These two protein chains interact to form a complex.

Sequence of chain A:
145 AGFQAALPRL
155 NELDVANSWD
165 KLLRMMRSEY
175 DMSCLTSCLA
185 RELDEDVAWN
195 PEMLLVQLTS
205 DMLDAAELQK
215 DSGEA

Interface contacts:
Residue P1236 in chain B interacts with residue S181 in chain A (closest heavy-atom distance 3.6 Å).
Residue I1201 in chain B is in contact with residue Q213 in chain A (closest heavy-atom distance 4.1 Å).
Residue Y1253 in chain B interacts with residue L154 in chain A (closest heavy-atom distance 3.3 Å).
Residue H1324 in chain B interacts with residue E173 in chain A (closest heavy-atom distance 3.4 Å).
Residue L1235 in chain B interacts with residue R185 in chain A (closest heavy-atom distance 3.7 Å).
Residue L1319 in chain B contacts residue R168 in chain A (closest heavy-atom distance 3.6 Å).
Residue N1231 in chain B interacts with residue L157 in chain A (closest heavy-atom distance 4.0 Å).
Residue M1249 in chain B is in contact with residue L157 in chain A (closest heavy-atom distance 4.1 Å).
Residue A1237 in chain B contacts residue S177 in chain A (closest heavy-atom distance 3.6 Å).
Residue E1402 in chain B is in contact with residue M169 in chain A (closest heavy-atom distance 3.2 Å).
Residue L1320 in chain B is in contact with residue R171 in chain A (closest heavy-atom distance 2.3 Å).
Residue D1403 in chain B contacts residue R168 in chain A (closest heavy-atom distance 3.3 Å).
Residue L1319 in chain B contacts residue R171 in chain A (closest heavy-atom distance 4.1 Å).
Residue L1227 in chain B interacts with residue L157 in chain A (closest heavy-atom distance 4.1 Å).
Residue N1310 in chain B is in contact with residue Q148 in chain A (closest heavy-atom distance 4.0 Å).
Residue E1306 in chain B is in contact with residue Q148 in chain A (closest heavy-atom distance 2.9 Å).
Residue V1199 in chain B contacts residue Q213 in chain A (closest heavy-atom distance 4.1 Å).
Residue A1237 in chain B interacts with residue S181 in chain A (closest heavy-atom distance 2.2 Å).
Residue P1256 in chain B interacts with residue A149 in chain A (closest heavy-atom distance 3.8 Å).
Residue L1317 in chain B interacts with residue L154 in chain A (closest heavy-atom distance 3.8 Å).
Residue Q1316 in chain B interacts with residue L154 in chain A (closest heavy-atom distance 3.7 Å).
Residue V1323 in chain B contacts residue Y174 in chain A (closest heavy-atom distance 3.6 Å).
Residue P1592 in chain B is in contact with residue F147 in chain A (closest heavy-atom distance 3.8 Å).
Residue T1624 in chain B is in contact with residue F147 in chain A (closest heavy-atom distance 3.5 Å).
Residue D1400 in chain B is in contact with residue K165 in chain A (closest heavy-atom distance 3.4 Å).
Residue P1626 in chain B contacts residue F147 in chain A (closest heavy-atom distance 4.2 Å).
Residue Y1625 in chain B interacts with residue F147 in chain A (closest heavy-atom distance 3.5 Å).
Residue I1252 in chain B is in contact with residue L151 in chain A (closest heavy-atom distance 3.8 Å).
Residue L1227 in chain B interacts with residue L151 in chain A (closest heavy-atom distance 3.7 Å).
Residue L1407 in chain B interacts with residue R168 in chain A (closest heavy-atom distance 4.2 Å).
Residue P1322 in chain B is in contact with residue D175 in chain A (closest heavy-atom distance 3.2 Å).
Residue Y1253 in chain B interacts with residue L157 in chain A (closest heavy-atom distance 3.7 Å).
Residue Q1316 in chain B is in contact with residue R168 in chain A (closest heavy-atom distance 2.9 Å).
Residue H1313 in chain B is in contact with residue R153 in chain A (closest heavy-atom distance 3.3 Å).
Residue H1622 in chain B contacts residue F147 in chain A (closest heavy-atom distance 3.8 Å).
Residue V1323 in chain B contacts residue R171 in chain A (closest heavy-atom distance 3.3 Å).
Residue Q1316 in chain B interacts with residue D164 in chain A (closest heavy-atom distance 3.7 Å).
Residue R1627 in chain B interacts with residue A145 in chain A (closest heavy-atom distance 3.0 Å).
Residue P1256 in chain B is in contact with residue L151 in chain A (closest heavy-atom distance 3.6 Å).
Residue V1323 in chain B is in contact with residue E173 in chain A (closest heavy-atom distance 3.2 Å).
Residue H1313 in chain B is in contact with residue L154 in chain A (closest heavy-atom distance 3.5 Å).
Residue L1320 in chain B interacts with residue R168 in chain A (closest heavy-atom distance 4.1 Å).
Residue L1406 in chain B contacts residue R168 in chain A (closest heavy-atom distance 3.2 Å).
Residue R1204 in chain B is in contact with residue R185 in chain A (closest heavy-atom distance 3.3 Å).
Residue D1403 in chain B interacts with residue K165 in chain A (closest heavy-atom distance 3.3 Å).
Residue N1223 in chain B contacts residue L151 in chain A (closest heavy-atom distance 4.2 Å).
Residue Y1253 in chain B interacts with residue L151 in chain A (closest heavy-atom distance 4.0 Å).
Residue Y1253 in chain B is in contact with residue P152 in chain A (closest heavy-atom distance 2.9 Å).
Residue G1238 in chain B contacts residue S177 in chain A (closest heavy-atom distance 3.7 Å).
Residue L1307 in chain B interacts with residue Q148 in chain A (closest heavy-atom distance 3.9 Å).
Residue L1232 in chain B interacts with residue R185 in chain A (closest heavy-atom distance 4.1 Å).
Residue N1231 in chain B interacts with residue D158 in chain A (closest heavy-atom distance 2.4 Å).
Residue A1237 in chain B contacts residue T180 in chain A (closest heavy-atom distance 3.3 Å).
Residue G1202 in chain B interacts with residue Q213 in chain A (closest heavy-atom distance 3.4 Å).
Residue D1309 in chain B contacts residue R153 in chain A (closest heavy-atom distance 3.7 Å).
Residue H1324 in chain B contacts residue Y174 in chain A (closest heavy-atom distance 3.3 Å).
Residue L1320 in chain B is in contact with residue D164 in chain A (closest heavy-atom distance 3.5 Å).
Residue N1310 in chain B interacts with residue L151 in chain A (closest heavy-atom distance 3.3 Å).
Residue L1320 in chain B contacts residue L167 in chain A (closest heavy-atom distance 3.5 Å).
Residue N1310 in chain B interacts with residue A149 in chain A (closest heavy-atom distance 3.2 Å).

Sequence of chain B:
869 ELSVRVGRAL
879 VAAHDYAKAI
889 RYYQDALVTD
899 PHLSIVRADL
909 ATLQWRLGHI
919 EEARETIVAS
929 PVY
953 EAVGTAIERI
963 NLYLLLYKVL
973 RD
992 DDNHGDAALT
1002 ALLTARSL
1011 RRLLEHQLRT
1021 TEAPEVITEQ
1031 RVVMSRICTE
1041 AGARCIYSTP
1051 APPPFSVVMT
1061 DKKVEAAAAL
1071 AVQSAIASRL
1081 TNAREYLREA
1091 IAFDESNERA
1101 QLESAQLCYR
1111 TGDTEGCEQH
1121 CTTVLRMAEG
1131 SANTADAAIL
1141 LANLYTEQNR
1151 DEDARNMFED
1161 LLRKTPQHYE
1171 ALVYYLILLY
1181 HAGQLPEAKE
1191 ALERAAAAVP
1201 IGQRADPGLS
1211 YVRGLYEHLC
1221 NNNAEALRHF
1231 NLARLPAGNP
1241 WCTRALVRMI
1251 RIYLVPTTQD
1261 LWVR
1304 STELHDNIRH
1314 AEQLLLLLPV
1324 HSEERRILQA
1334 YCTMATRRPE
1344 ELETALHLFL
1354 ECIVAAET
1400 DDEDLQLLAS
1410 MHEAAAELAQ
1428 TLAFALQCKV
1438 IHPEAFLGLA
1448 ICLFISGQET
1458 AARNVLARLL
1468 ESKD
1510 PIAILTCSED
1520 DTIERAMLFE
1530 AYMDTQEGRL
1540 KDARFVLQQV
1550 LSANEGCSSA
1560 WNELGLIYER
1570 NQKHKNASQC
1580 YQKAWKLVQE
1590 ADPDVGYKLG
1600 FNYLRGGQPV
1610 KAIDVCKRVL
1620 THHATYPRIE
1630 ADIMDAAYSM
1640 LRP